Sequence of protein 2:
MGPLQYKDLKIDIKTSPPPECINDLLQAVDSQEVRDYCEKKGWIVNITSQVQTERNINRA

Contacts between the two chains:
Residue V34 in protein 1 is in contact with residue V34 in protein 2 (closest heavy-atom distance 3.5 Å).
Residue L26 in protein 1 is in contact with residue V34 in protein 2 (closest heavy-atom distance 4.4 Å).
Residue L25 in protein 1 is in contact with residue I22 in protein 2 (closest heavy-atom distance 3.3 Å).
Residue C21 in protein 1 is in contact with residue W43 in protein 2 (closest heavy-atom distance 3.4 Å).
Residue Y37 in protein 1 is in contact with residue L25 in protein 2 (closest heavy-atom distance 2.9 Å).
Residue V34 in protein 1 interacts with residue S31 in protein 2 (closest heavy-atom distance 4.5 Å).
Residue V34 in protein 1 interacts with residue L25 in protein 2 (closest heavy-atom distance 3.1 Å).
Residue C21 in protein 1 contacts residue I22 in protein 2 (closest heavy-atom distance 3.1 Å).
Residue L26 in protein 1 interacts with residue Y37 in protein 2 (closest heavy-atom distance 4.7 Å).
Residue W43 in protein 1 is in contact with residue L25 in protein 2 (closest heavy-atom distance 4.7 Å).
Residue Y37 in protein 1 is in contact with residue D24 in protein 2 (closest heavy-atom distance 2.3 Å).
Residue D24 in protein 1 interacts with residue Y37 in protein 2 (closest heavy-atom distance 2.3 Å).
Residue R35 in protein 1 contacts residue L25 in protein 2 (closest heavy-atom distance 4.8 Å).
Residue Y37 in protein 1 contacts residue A28 in protein 2 (closest heavy-atom distance 3.0 Å).
Residue A28 in protein 1 contacts residue Y37 in protein 2 (closest heavy-atom distance 3.1 Å).
Residue V29 in protein 1 interacts with residue Y37 in protein 2 (closest heavy-atom distance 4.1 Å).
Residue I22 in protein 1 is in contact with residue C21 in protein 2 (closest heavy-atom distance 3.1 Å).
Residue C38 in protein 1 contacts residue L25 in protein 2 (closest heavy-atom distance 4.2 Å).
Residue V29 in protein 1 contacts residue E33 in protein 2 (closest heavy-atom distance 3.2 Å).
Residue Y37 in protein 1 contacts residue V29 in protein 2 (closest heavy-atom distance 4.2 Å).
Residue I22 in protein 1 is in contact with residue I22 in protein 2 (closest heavy-atom distance 3.9 Å).
Residue S31 in protein 1 is in contact with residue V34 in protein 2 (closest heavy-atom distance 4.2 Å).
Residue L25 in protein 1 contacts residue Y37 in protein 2 (closest heavy-atom distance 2.9 Å).
Residue E33 in protein 1 is in contact with residue V29 in protein 2 (closest heavy-atom distance 3.2 Å).
Residue V29 in protein 1 contacts residue V34 in protein 2 (closest heavy-atom distance 3.1 Å).
Residue V34 in protein 1 interacts with residue V29 in protein 2 (closest heavy-atom distance 3.2 Å).
Residue V34 in protein 1 contacts residue L26 in protein 2 (closest heavy-atom distance 4.4 Å).
Residue A28 in protein 1 interacts with residue K41 in protein 2 (closest heavy-atom distance 4.9 Å).
Residue Y37 in protein 1 is in contact with residue L26 in protein 2 (closest heavy-atom distance 4.8 Å).
Residue I22 in protein 1 contacts residue L25 in protein 2 (closest heavy-atom distance 3.3 Å).
Residue C21 in protein 1 is in contact with residue C21 in protein 2 (closest heavy-atom distance 3.0 Å).
Residue L25 in protein 1 contacts residue W43 in protein 2 (closest heavy-atom distance 4.6 Å).
Residue L25 in protein 1 interacts with residue C38 in protein 2 (closest heavy-atom distance 4.2 Å).
Residue L25 in protein 1 is in contact with residue R35 in protein 2 (closest heavy-atom distance 4.9 Å).
Residue W43 in protein 1 is in contact with residue C21 in protein 2 (closest heavy-atom distance 3.5 Å).
Residue S31 in protein 1 contacts residue S31 in protein 2 (closest heavy-atom distance 3.1 Å).
Residue L25 in protein 1 is in contact with residue L25 in protein 2 (closest heavy-atom distance 3.2 Å).
Residue L25 in protein 1 interacts with residue V34 in protein 2 (closest heavy-atom distance 3.1 Å).

This data describes a binding interaction between two proteins.

Sequence of protein 1:
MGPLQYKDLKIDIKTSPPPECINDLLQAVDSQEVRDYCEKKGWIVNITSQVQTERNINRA